Sequence of the second protein:
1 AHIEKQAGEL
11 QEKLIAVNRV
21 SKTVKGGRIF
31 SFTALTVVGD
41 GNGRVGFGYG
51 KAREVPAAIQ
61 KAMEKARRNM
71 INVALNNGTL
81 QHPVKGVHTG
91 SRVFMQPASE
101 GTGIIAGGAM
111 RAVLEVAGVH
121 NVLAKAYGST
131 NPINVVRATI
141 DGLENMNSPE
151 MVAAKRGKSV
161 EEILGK

These two protein chains interact to form a complex.

Residue-level contacts at the interface:
Residue L100 in the first protein contacts residue A1 in the second protein (closest heavy-atom distance 4.0 Å).
Residue K104 in the first protein interacts with residue A1 in the second protein (closest heavy-atom distance 3.8 Å).
Residue W103 in the first protein interacts with residue A1 in the second protein (closest heavy-atom distance 3.6 Å).
Residue N177 in the first protein is in contact with residue H2 in the second protein (closest heavy-atom distance 3.9 Å).
Residue L156 in the first protein interacts with residue A1 in the second protein (closest heavy-atom distance 4.5 Å).
Residue L100 in the first protein contacts residue H2 in the second protein (closest heavy-atom distance 4.5 Å).
Residue N102 in the first protein is in contact with residue A1 in the second protein (closest heavy-atom distance 4.3 Å).
Residue L178 in the first protein interacts with residue H2 in the second protein (closest heavy-atom distance 3.5 Å).
Residue T101 in the first protein interacts with residue A1 in the second protein (closest heavy-atom distance 3.1 Å).
Residue L178 in the first protein is in contact with residue A1 in the second protein (closest heavy-atom distance 4.7 Å).
Residue N177 in the first protein contacts residue N69 in the second protein (closest heavy-atom distance 3.4 Å).
Residue L178 in the first protein is in contact with residue I3 in the second protein (closest heavy-atom distance 4.8 Å).
Residue T101 in the first protein contacts residue H2 in the second protein (closest heavy-atom distance 3.4 Å).

Sequence of the first protein:
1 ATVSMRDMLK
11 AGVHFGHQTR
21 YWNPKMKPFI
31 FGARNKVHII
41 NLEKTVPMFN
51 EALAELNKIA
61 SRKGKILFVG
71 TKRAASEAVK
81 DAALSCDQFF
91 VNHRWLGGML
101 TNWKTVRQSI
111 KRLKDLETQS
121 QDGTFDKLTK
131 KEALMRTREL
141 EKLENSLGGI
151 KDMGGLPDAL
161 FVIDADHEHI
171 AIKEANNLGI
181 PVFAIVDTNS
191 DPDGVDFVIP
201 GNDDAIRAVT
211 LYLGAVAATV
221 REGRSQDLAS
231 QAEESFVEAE